These two protein chains interact to form a complex.

Sequence of protein 2:
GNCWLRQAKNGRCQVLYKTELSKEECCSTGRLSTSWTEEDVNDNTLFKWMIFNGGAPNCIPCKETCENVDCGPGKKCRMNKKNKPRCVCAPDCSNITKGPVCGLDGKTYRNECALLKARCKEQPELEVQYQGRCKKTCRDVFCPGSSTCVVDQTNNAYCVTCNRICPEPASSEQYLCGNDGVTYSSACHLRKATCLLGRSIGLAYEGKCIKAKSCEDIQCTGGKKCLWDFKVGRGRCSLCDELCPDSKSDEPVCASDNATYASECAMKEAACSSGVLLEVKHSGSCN

Sequence of protein 1:
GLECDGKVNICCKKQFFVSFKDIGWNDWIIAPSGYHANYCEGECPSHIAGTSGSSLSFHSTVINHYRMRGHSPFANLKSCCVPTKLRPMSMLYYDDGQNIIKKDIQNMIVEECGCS

Contacts between the two chains:
Residue F52 in protein 2 interacts with residue D95 in protein 1 (closest heavy-atom distance 3.6 Å).
Residue F52 in protein 2 interacts with residue Y94 in protein 1 (closest heavy-atom distance 3.0 Å).
Residue F52 in protein 2 contacts residue W28 in protein 1 (closest heavy-atom distance 3.8 Å).
Residue I51 in protein 2 interacts with residue Y93 in protein 1 (closest heavy-atom distance 4.6 Å).
Residue F47 in protein 2 interacts with residue W25 in protein 1 (closest heavy-atom distance 3.2 Å).
Residue I51 in protein 2 interacts with residue W28 in protein 1 (closest heavy-atom distance 4.9 Å).
Residue F52 in protein 2 interacts with residue Y93 in protein 1 (closest heavy-atom distance 3.2 Å).
Residue K48 in protein 2 is in contact with residue W28 in protein 1 (closest heavy-atom distance 4.2 Å).
Residue I51 in protein 2 interacts with residue I105 in protein 1 (closest heavy-atom distance 3.3 Å).
Residue W49 in protein 2 contacts residue D96 in protein 1 (closest heavy-atom distance 4.8 Å).
Residue I51 in protein 2 is in contact with residue K103 in protein 1 (closest heavy-atom distance 3.5 Å).
Residue N44 in protein 2 interacts with residue W25 in protein 1 (closest heavy-atom distance 5.0 Å).
Residue N53 in protein 2 is in contact with residue D96 in protein 1 (closest heavy-atom distance 4.6 Å).
Residue F52 in protein 2 interacts with residue D96 in protein 1 (closest heavy-atom distance 3.3 Å).
Residue F52 in protein 2 interacts with residue K103 in protein 1 (closest heavy-atom distance 3.9 Å).